Sequence of the first protein:
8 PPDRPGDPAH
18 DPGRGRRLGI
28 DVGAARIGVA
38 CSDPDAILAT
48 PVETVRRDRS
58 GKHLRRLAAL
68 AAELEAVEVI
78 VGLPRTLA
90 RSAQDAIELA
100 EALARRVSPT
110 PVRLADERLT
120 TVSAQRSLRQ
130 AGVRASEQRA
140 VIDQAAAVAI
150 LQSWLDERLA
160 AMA

Sequence of the second protein:
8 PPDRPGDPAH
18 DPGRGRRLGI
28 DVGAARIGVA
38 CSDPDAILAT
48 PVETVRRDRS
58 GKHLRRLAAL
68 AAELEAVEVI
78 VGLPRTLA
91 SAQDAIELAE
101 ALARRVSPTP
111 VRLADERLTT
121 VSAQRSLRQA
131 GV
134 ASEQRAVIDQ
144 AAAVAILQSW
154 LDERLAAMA

Contacts between the two chains:
Residue G131 in the first protein contacts residue L158 in the second protein (closest heavy-atom distance 4.2 Å).
Residue Q137 in the first protein contacts residue I44 in the second protein (closest heavy-atom distance 3.4 Å).
Residue D155 in the first protein contacts residue Q124 in the second protein (closest heavy-atom distance 4.7 Å).
Residue L127 in the first protein interacts with residue A159 in the second protein (closest heavy-atom distance 3.8 Å).
Residue Q151 in the first protein is in contact with residue I141 in the second protein (closest heavy-atom distance 4.0 Å).
Residue A144 in the first protein contacts residue L45 in the second protein (closest heavy-atom distance 3.5 Å).
Residue T47 in the first protein interacts with residue T47 in the second protein (closest heavy-atom distance 3.5 Å).
Residue I141 in the first protein contacts residue I44 in the second protein (closest heavy-atom distance 3.2 Å).
Residue P48 in the first protein contacts residue A46 in the second protein (closest heavy-atom distance 3.9 Å).
Residue A130 in the first protein is in contact with residue A162 in the second protein (closest heavy-atom distance 4.5 Å).
Residue L158 in the first protein interacts with residue I141 in the second protein (closest heavy-atom distance 4.7 Å).
Residue L45 in the first protein contacts residue P48 in the second protein (closest heavy-atom distance 3.8 Å).
Residue R128 in the first protein is in contact with residue D155 in the second protein (closest heavy-atom distance 2.8 Å).
Residue I44 in the first protein is in contact with residue Q137 in the second protein (closest heavy-atom distance 3.6 Å).
Residue G131 in the first protein is in contact with residue A162 in the second protein (closest heavy-atom distance 4.1 Å).
Residue T120 in the first protein interacts with residue T120 in the second protein (closest heavy-atom distance 4.3 Å).
Residue R128 in the first protein interacts with residue Q151 in the second protein (closest heavy-atom distance 3.5 Å).
Residue L127 in the first protein is in contact with residue E156 in the second protein (closest heavy-atom distance 3.9 Å).
Residue P48 in the first protein is in contact with residue P48 in the second protein (closest heavy-atom distance 4.1 Å).
Residue P48 in the first protein contacts residue T47 in the second protein (closest heavy-atom distance 3.3 Å).
Residue D42 in the first protein interacts with residue Q137 in the second protein (closest heavy-atom distance 3.6 Å).
Residue L45 in the first protein is in contact with residue V140 in the second protein (closest heavy-atom distance 3.5 Å).
Residue A162 in the first protein is in contact with residue A130 in the second protein (closest heavy-atom distance 3.7 Å).
Residue A46 in the first protein interacts with residue P48 in the second protein (closest heavy-atom distance 3.8 Å).
Residue L45 in the first protein contacts residue A144 in the second protein (closest heavy-atom distance 3.6 Å).
Residue E136 in the first protein is in contact with residue D42 in the second protein (closest heavy-atom distance 2.8 Å).
Residue Q137 in the first protein is in contact with residue L158 in the second protein (closest heavy-atom distance 3.9 Å).
Residue V147 in the first protein contacts residue V147 in the second protein (closest heavy-atom distance 4.2 Å).
Residue Q151 in the first protein contacts residue R128 in the second protein (closest heavy-atom distance 3.6 Å).
Residue E156 in the first protein interacts with residue L127 in the second protein (closest heavy-atom distance 4.1 Å).
Residue I141 in the first protein contacts residue D155 in the second protein (closest heavy-atom distance 4.5 Å).
Residue R133 in the first protein is in contact with residue A162 in the second protein (closest heavy-atom distance 3.8 Å).
Residue T47 in the first protein interacts with residue P48 in the second protein (closest heavy-atom distance 3.3 Å).
Residue D155 in the first protein contacts residue I141 in the second protein (closest heavy-atom distance 3.8 Å).
Residue L158 in the first protein interacts with residue G131 in the second protein (closest heavy-atom distance 4.0 Å).
Residue V140 in the first protein contacts residue I44 in the second protein (closest heavy-atom distance 3.8 Å).
Residue I141 in the first protein interacts with residue Q151 in the second protein (closest heavy-atom distance 4.3 Å).
Residue Q143 in the first protein contacts residue L45 in the second protein (closest heavy-atom distance 3.5 Å).
Residue I44 in the first protein contacts residue V140 in the second protein (closest heavy-atom distance 4.6 Å).
Residue I44 in the first protein is in contact with residue I141 in the second protein (closest heavy-atom distance 3.4 Å).
Residue V140 in the first protein interacts with residue D40 in the second protein (closest heavy-atom distance 4.7 Å).
Residue Q124 in the first protein is in contact with residue D155 in the second protein (closest heavy-atom distance 4.7 Å).
Residue A159 in the first protein contacts residue L127 in the second protein (closest heavy-atom distance 3.7 Å).
Residue A144 in the first protein is in contact with residue Q151 in the second protein (closest heavy-atom distance 3.7 Å).
Residue D155 in the first protein is in contact with residue R128 in the second protein (closest heavy-atom distance 2.8 Å).
Residue D155 in the first protein is in contact with residue L127 in the second protein (closest heavy-atom distance 3.7 Å).
Residue L127 in the first protein interacts with residue D155 in the second protein (closest heavy-atom distance 4.1 Å).
Residue P48 in the first protein contacts residue L45 in the second protein (closest heavy-atom distance 3.8 Å).
Residue E136 in the first protein contacts residue I44 in the second protein (closest heavy-atom distance 3.5 Å).
Residue L45 in the first protein contacts residue Q143 in the second protein (closest heavy-atom distance 3.4 Å).
Residue V140 in the first protein contacts residue L45 in the second protein (closest heavy-atom distance 4.0 Å).
Residue G131 in the first protein interacts with residue A159 in the second protein (closest heavy-atom distance 4.5 Å).
Residue A162 in the first protein is in contact with residue G131 in the second protein (closest heavy-atom distance 4.0 Å).
Residue L45 in the first protein contacts residue I141 in the second protein (closest heavy-atom distance 5.0 Å).
Residue Q151 in the first protein interacts with residue A144 in the second protein (closest heavy-atom distance 3.6 Å).
Residue A159 in the first protein contacts residue G131 in the second protein (closest heavy-atom distance 4.1 Å).

This data describes a binding interaction between two proteins.